These two protein chains interact to form a complex.

Sequence of protein 1:
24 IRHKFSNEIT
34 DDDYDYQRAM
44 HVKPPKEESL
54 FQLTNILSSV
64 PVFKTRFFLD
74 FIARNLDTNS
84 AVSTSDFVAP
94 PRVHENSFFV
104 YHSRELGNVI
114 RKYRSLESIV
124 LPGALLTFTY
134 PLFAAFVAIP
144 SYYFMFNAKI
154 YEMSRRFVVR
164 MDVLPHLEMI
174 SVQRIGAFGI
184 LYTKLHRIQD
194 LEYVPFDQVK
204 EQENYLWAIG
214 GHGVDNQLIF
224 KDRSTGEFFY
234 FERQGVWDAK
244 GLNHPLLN

Sequence of protein 2:
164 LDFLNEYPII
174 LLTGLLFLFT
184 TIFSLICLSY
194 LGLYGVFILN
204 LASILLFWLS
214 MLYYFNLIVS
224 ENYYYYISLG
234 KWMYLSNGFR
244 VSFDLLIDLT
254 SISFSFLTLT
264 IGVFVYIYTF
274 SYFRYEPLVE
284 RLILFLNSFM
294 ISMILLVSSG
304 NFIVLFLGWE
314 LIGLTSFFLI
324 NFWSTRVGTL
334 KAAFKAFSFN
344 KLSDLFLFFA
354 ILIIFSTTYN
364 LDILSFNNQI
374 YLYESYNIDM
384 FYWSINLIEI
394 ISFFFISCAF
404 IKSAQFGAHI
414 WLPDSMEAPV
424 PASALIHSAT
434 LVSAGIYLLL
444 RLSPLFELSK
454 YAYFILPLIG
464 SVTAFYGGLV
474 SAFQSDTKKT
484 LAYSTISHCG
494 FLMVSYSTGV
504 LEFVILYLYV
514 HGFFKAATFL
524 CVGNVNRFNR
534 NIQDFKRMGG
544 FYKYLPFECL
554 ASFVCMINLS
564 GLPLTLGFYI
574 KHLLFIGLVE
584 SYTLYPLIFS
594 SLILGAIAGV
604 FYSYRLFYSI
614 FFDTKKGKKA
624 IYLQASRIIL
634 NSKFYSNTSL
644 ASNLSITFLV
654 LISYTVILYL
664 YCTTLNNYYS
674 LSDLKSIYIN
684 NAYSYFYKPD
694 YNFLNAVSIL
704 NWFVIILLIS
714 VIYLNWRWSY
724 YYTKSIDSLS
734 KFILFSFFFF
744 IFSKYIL

Residue-level contacts at the interface:
Residue F740 in protein 2 interacts with residue G126 in protein 1 (closest heavy-atom distance 3.5 Å).
Residue Y716 in protein 2 is in contact with residue K152 in protein 1 (closest heavy-atom distance 3.2 Å).
Residue N634 in protein 2 contacts residue Y37 in protein 1 (closest heavy-atom distance 3.2 Å).
Residue F741 in protein 2 contacts residue I122 in protein 1 (closest heavy-atom distance 3.5 Å).
Residue L737 in protein 2 contacts residue V123 in protein 1 (closest heavy-atom distance 4.2 Å).
Residue K636 in protein 2 interacts with residue E31 in protein 1 (closest heavy-atom distance 2.7 Å).
Residue S713 in protein 2 contacts residue M148 in protein 1 (closest heavy-atom distance 3.6 Å).
Residue S733 in protein 2 is in contact with residue Y116 in protein 1 (closest heavy-atom distance 3.7 Å).
Residue K727 in protein 2 interacts with residue E108 in protein 1 (closest heavy-atom distance 2.9 Å).
Residue K546 in protein 2 contacts residue H44 in protein 1 (closest heavy-atom distance 3.0 Å).
Residue N634 in protein 2 is in contact with residue R25 in protein 1 (closest heavy-atom distance 3.2 Å).
Residue S635 in protein 2 is in contact with residue E31 in protein 1 (closest heavy-atom distance 2.8 Å).
Residue Y725 in protein 2 contacts residue G214 in protein 1 (closest heavy-atom distance 4.2 Å).
Residue F743 in protein 2 is in contact with residue T130 in protein 1 (closest heavy-atom distance 4.2 Å).
Residue N718 in protein 2 is in contact with residue A211 in protein 1 (closest heavy-atom distance 3.6 Å).
Residue T726 in protein 2 is in contact with residue V112 in protein 1 (closest heavy-atom distance 3.6 Å).
Residue W721 in protein 2 interacts with residue R236 in protein 1 (closest heavy-atom distance 3.9 Å).
Residue Y748 in protein 2 contacts residue T130 in protein 1 (closest heavy-atom distance 2.9 Å).
Residue I632 in protein 2 interacts with residue I24 in protein 1 (closest heavy-atom distance 3.8 Å).
Residue N698 in protein 2 is in contact with residue Y133 in protein 1 (closest heavy-atom distance 4.3 Å).
Residue S635 in protein 2 contacts residue Y37 in protein 1 (closest heavy-atom distance 3.6 Å).
Residue F740 in protein 2 is in contact with residue I122 in protein 1 (closest heavy-atom distance 4.2 Å).
Residue I729 in protein 2 interacts with residue V112 in protein 1 (closest heavy-atom distance 3.7 Å).
Residue S733 in protein 2 is in contact with residue L119 in protein 1 (closest heavy-atom distance 3.4 Å).
Residue Y725 in protein 2 is in contact with residue G216 in protein 1 (closest heavy-atom distance 3.6 Å).
Residue I729 in protein 2 interacts with residue I153 in protein 1 (closest heavy-atom distance 3.9 Å).
Residue I709 in protein 2 is in contact with residue V140 in protein 1 (closest heavy-atom distance 4.3 Å).
Residue I736 in protein 2 contacts residue L119 in protein 1 (closest heavy-atom distance 4.1 Å).
Residue R720 in protein 2 contacts residue H215 in protein 1 (closest heavy-atom distance 3.6 Å).
Residue S635 in protein 2 contacts residue I32 in protein 1 (closest heavy-atom distance 3.9 Å).
Residue I744 in protein 2 interacts with residue T130 in protein 1 (closest heavy-atom distance 3.4 Å).
Residue Y725 in protein 2 is in contact with residue K152 in protein 1 (closest heavy-atom distance 4.1 Å).
Residue L737 in protein 2 contacts residue L119 in protein 1 (closest heavy-atom distance 3.7 Å).
Residue Y725 in protein 2 interacts with residue M156 in protein 1 (closest heavy-atom distance 4.0 Å).
Residue D730 in protein 2 contacts residue V112 in protein 1 (closest heavy-atom distance 3.8 Å).
Residue W721 in protein 2 contacts residue H215 in protein 1 (closest heavy-atom distance 3.1 Å).
Residue T726 in protein 2 contacts residue L109 in protein 1 (closest heavy-atom distance 3.7 Å).
Residue L732 in protein 2 is in contact with residue F149 in protein 1 (closest heavy-atom distance 4.2 Å).
Residue I709 in protein 2 contacts residue S144 in protein 1 (closest heavy-atom distance 4.2 Å).
Residue W719 in protein 2 contacts residue I212 in protein 1 (closest heavy-atom distance 3.6 Å).
Residue T726 in protein 2 interacts with residue Q237 in protein 1 (closest heavy-atom distance 3.8 Å).
Residue K636 in protein 2 contacts residue N30 in protein 1 (closest heavy-atom distance 3.8 Å).
Residue L717 in protein 2 interacts with residue K152 in protein 1 (closest heavy-atom distance 3.7 Å).
Residue N718 in protein 2 interacts with residue H215 in protein 1 (closest heavy-atom distance 3.3 Å).
Residue T726 in protein 2 interacts with residue E108 in protein 1 (closest heavy-atom distance 3.5 Å).
Residue N718 in protein 2 contacts residue I212 in protein 1 (closest heavy-atom distance 3.5 Å).
Residue W719 in protein 2 contacts residue A211 in protein 1 (closest heavy-atom distance 3.8 Å).
Residue W705 in protein 2 is in contact with residue F136 in protein 1 (closest heavy-atom distance 3.8 Å).
Residue Y725 in protein 2 interacts with residue G213 in protein 1 (closest heavy-atom distance 3.9 Å).
Residue K636 in protein 2 is in contact with residue I32 in protein 1 (closest heavy-atom distance 3.9 Å).
Residue F740 in protein 2 interacts with residue V123 in protein 1 (closest heavy-atom distance 4.2 Å).
Residue F743 in protein 2 interacts with residue F131 in protein 1 (closest heavy-atom distance 3.5 Å).
Residue W719 in protein 2 is in contact with residue H215 in protein 1 (closest heavy-atom distance 3.6 Å).
Residue L732 in protein 2 interacts with residue K152 in protein 1 (closest heavy-atom distance 3.8 Å).
Residue L717 in protein 2 is in contact with residue I212 in protein 1 (closest heavy-atom distance 4.1 Å).
Residue F740 in protein 2 contacts residue A127 in protein 1 (closest heavy-atom distance 4.0 Å).
Residue L737 in protein 2 interacts with residue I122 in protein 1 (closest heavy-atom distance 4.0 Å).
Residue Y725 in protein 2 interacts with residue H215 in protein 1 (closest heavy-atom distance 4.1 Å).
Residue I702 in protein 2 contacts residue F136 in protein 1 (closest heavy-atom distance 3.5 Å).
Residue L717 in protein 2 is in contact with residue M148 in protein 1 (closest heavy-atom distance 4.2 Å).